Contacts between the two chains:
Residue T114 in chain A contacts residue A69 in chain B (closest heavy-atom distance 3.3 Å).
Residue L115 in chain A is in contact with residue C116 in chain B (closest heavy-atom distance 4.5 Å).
Residue I112 in chain A interacts with residue L111 in chain B (closest heavy-atom distance 4.2 Å).
Residue N104 in chain A contacts residue N104 in chain B (closest heavy-atom distance 2.5 Å).
Residue I112 in chain A is in contact with residue L115 in chain B (closest heavy-atom distance 4.0 Å).
Residue L115 in chain A interacts with residue I112 in chain B (closest heavy-atom distance 3.8 Å).
Residue L115 in chain A interacts with residue M24 in chain B (closest heavy-atom distance 3.5 Å).
Residue L108 in chain A contacts residue L108 in chain B (closest heavy-atom distance 3.9 Å).
Residue A107 in chain A is in contact with residue D32 in chain B (closest heavy-atom distance 3.9 Å).
Residue A107 in chain A interacts with residue A31 in chain B (closest heavy-atom distance 3.5 Å).
Residue T110 in chain A interacts with residue M30 in chain B (closest heavy-atom distance 4.8 Å).
Residue A31 in chain A contacts residue L111 in chain B (closest heavy-atom distance 4.0 Å).
Residue L111 in chain A contacts residue M28 in chain B (closest heavy-atom distance 3.9 Å).
Residue L115 in chain A contacts residue V73 in chain B (closest heavy-atom distance 3.6 Å).
Residue V73 in chain A interacts with residue L115 in chain B (closest heavy-atom distance 4.1 Å).
Residue V73 in chain A interacts with residue S70 in chain B (closest heavy-atom distance 4.2 Å).
Residue L106 in chain A is in contact with residue A31 in chain B (closest heavy-atom distance 4.7 Å).
Residue M24 in chain A is in contact with residue L115 in chain B (closest heavy-atom distance 3.6 Å).
Residue A77 in chain A interacts with residue S70 in chain B (closest heavy-atom distance 3.2 Å).
Residue S70 in chain A interacts with residue C116 in chain B (closest heavy-atom distance 4.6 Å).
Residue D32 in chain A interacts with residue A107 in chain B (closest heavy-atom distance 4.0 Å).
Residue A31 in chain A contacts residue L106 in chain B (closest heavy-atom distance 4.9 Å).
Residue A69 in chain A contacts residue T114 in chain B (closest heavy-atom distance 3.3 Å).
Residue L111 in chain A is in contact with residue S27 in chain B (closest heavy-atom distance 3.7 Å).
Residue S27 in chain A is in contact with residue L115 in chain B (closest heavy-atom distance 4.0 Å).
Residue S70 in chain A is in contact with residue G117 in chain B (closest heavy-atom distance 4.7 Å).
Residue L111 in chain A contacts residue A31 in chain B (closest heavy-atom distance 3.9 Å).
Residue S70 in chain A contacts residue T114 in chain B (closest heavy-atom distance 4.7 Å).
Residue M30 in chain A is in contact with residue T110 in chain B (closest heavy-atom distance 5.0 Å).
Residue L111 in chain A contacts residue L111 in chain B (closest heavy-atom distance 4.1 Å).
Residue S27 in chain A is in contact with residue T114 in chain B (closest heavy-atom distance 4.0 Å).
Residue M28 in chain A interacts with residue L111 in chain B (closest heavy-atom distance 3.7 Å).
Residue L115 in chain A interacts with residue S70 in chain B (closest heavy-atom distance 3.3 Å).
Residue L108 in chain A contacts residue L111 in chain B (closest heavy-atom distance 3.6 Å).
Residue L108 in chain A interacts with residue A107 in chain B (closest heavy-atom distance 3.9 Å).
Residue A31 in chain A is in contact with residue T110 in chain B (closest heavy-atom distance 3.3 Å).
Residue L115 in chain A is in contact with residue L115 in chain B (closest heavy-atom distance 3.7 Å).
Residue S70 in chain A contacts residue V73 in chain B (closest heavy-atom distance 4.4 Å).
Residue T110 in chain A is in contact with residue A31 in chain B (closest heavy-atom distance 3.6 Å).
Residue A31 in chain A interacts with residue A107 in chain B (closest heavy-atom distance 3.6 Å).
Residue L111 in chain A is in contact with residue I112 in chain B (closest heavy-atom distance 4.1 Å).
Residue L115 in chain A interacts with residue S27 in chain B (closest heavy-atom distance 3.8 Å).
Residue T114 in chain A contacts residue S27 in chain B (closest heavy-atom distance 3.6 Å).
Residue S27 in chain A contacts residue L111 in chain B (closest heavy-atom distance 3.4 Å).
Residue T114 in chain A is in contact with residue S70 in chain B (closest heavy-atom distance 4.8 Å).
Residue A107 in chain A interacts with residue L108 in chain B (closest heavy-atom distance 3.8 Å).
Residue L115 in chain A contacts residue A69 in chain B (closest heavy-atom distance 3.9 Å).
Residue S70 in chain A is in contact with residue L115 in chain B (closest heavy-atom distance 3.3 Å).
Residue S70 in chain A is in contact with residue A77 in chain B (closest heavy-atom distance 3.3 Å).
Residue L111 in chain A interacts with residue L108 in chain B (closest heavy-atom distance 3.5 Å).
Residue C116 in chain A interacts with residue S70 in chain B (closest heavy-atom distance 4.9 Å).
Residue A69 in chain A contacts residue L115 in chain B (closest heavy-atom distance 4.1 Å).
Residue V73 in chain A interacts with residue V73 in chain B (closest heavy-atom distance 4.0 Å).

Sequence of chain B:
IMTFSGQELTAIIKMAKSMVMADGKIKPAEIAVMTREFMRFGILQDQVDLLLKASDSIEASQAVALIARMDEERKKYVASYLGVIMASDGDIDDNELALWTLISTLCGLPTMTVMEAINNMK

These two protein chains interact to form a complex.

Sequence of chain A:
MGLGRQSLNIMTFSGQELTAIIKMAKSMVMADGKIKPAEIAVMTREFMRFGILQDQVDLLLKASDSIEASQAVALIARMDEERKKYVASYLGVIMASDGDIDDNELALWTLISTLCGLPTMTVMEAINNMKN